Residue-level contacts at the interface:
Residue Y122 in protein 2 contacts residue Y78 in protein 1 (closest heavy-atom distance 3.0 Å).
Residue I157 in protein 2 interacts with residue N92 in protein 1 (closest heavy-atom distance 3.4 Å).
Residue Y140 in protein 2 interacts with residue H96 in protein 1 (closest heavy-atom distance 2.9 Å).
Residue I157 in protein 2 interacts with residue A88 in protein 1 (closest heavy-atom distance 3.7 Å).
Residue K16 in protein 2 contacts residue S68 in protein 1 (closest heavy-atom distance 3.2 Å).
Residue T171 in protein 2 is in contact with residue R74 in protein 1 (closest heavy-atom distance 2.7 Å).
Residue V109 in protein 2 interacts with residue F70 in protein 1 (closest heavy-atom distance 3.4 Å).
Residue I143 in protein 2 contacts residue A40 in protein 1 (closest heavy-atom distance 3.6 Å).
Residue I167 in protein 2 contacts residue R74 in protein 1 (closest heavy-atom distance 3.4 Å).
Residue I143 in protein 2 interacts with residue L37 in protein 1 (closest heavy-atom distance 3.7 Å).
Residue I143 in protein 2 contacts residue I103 in protein 1 (closest heavy-atom distance 3.8 Å).
Residue T150 in protein 2 contacts residue N99 in protein 1 (closest heavy-atom distance 3.2 Å).
Residue I167 in protein 2 contacts residue K77 in protein 1 (closest heavy-atom distance 3.3 Å).
Residue L161 in protein 2 is in contact with residue T85 in protein 1 (closest heavy-atom distance 3.2 Å).
Residue L115 in protein 2 contacts residue F70 in protein 1 (closest heavy-atom distance 3.5 Å).
Residue T156 in protein 2 contacts residue N92 in protein 1 (closest heavy-atom distance 3.6 Å).
Residue L118 in protein 2 interacts with residue I62 in protein 1 (closest heavy-atom distance 3.6 Å).
Residue Y114 in protein 2 interacts with residue G64 in protein 1 (closest heavy-atom distance 3.2 Å).
Residue I132 in protein 2 contacts residue I55 in protein 1 (closest heavy-atom distance 3.7 Å).
Residue A163 in protein 2 contacts residue Q81 in protein 1 (closest heavy-atom distance 3.7 Å).
Residue A164 in protein 2 interacts with residue Q81 in protein 1 (closest heavy-atom distance 3.6 Å).
Residue I139 in protein 2 contacts residue L44 in protein 1 (closest heavy-atom distance 3.7 Å).
Residue T156 in protein 2 contacts residue A88 in protein 1 (closest heavy-atom distance 3.3 Å).
Residue I146 in protein 2 contacts residue R36 in protein 1 (closest heavy-atom distance 3.6 Å).
Residue Y114 in protein 2 contacts residue D66 in protein 1 (closest heavy-atom distance 3.6 Å).
Residue I132 in protein 2 is in contact with residue F51 in protein 1 (closest heavy-atom distance 3.6 Å).
Residue L168 in protein 2 is in contact with residue Y78 in protein 1 (closest heavy-atom distance 3.5 Å).
Residue I132 in protein 2 contacts residue N50 in protein 1 (closest heavy-atom distance 3.5 Å).
Residue N121 in protein 2 is in contact with residue D61 in protein 1 (closest heavy-atom distance 3.1 Å).
Residue A105 in protein 2 interacts with residue D73 in protein 1 (closest heavy-atom distance 3.6 Å).
Residue P152 in protein 2 contacts residue H96 in protein 1 (closest heavy-atom distance 3.4 Å).
Residue V109 in protein 2 contacts residue K71 in protein 1 (closest heavy-atom distance 2.8 Å).
Residue A164 in protein 2 is in contact with residue Y78 in protein 1 (closest heavy-atom distance 3.3 Å).
Residue I129 in protein 2 is in contact with residue I55 in protein 1 (closest heavy-atom distance 3.7 Å).
Residue P160 in protein 2 interacts with residue T85 in protein 1 (closest heavy-atom distance 3.2 Å).
Residue S142 in protein 2 is in contact with residue R36 in protein 1 (closest heavy-atom distance 2.8 Å).
Residue S102 in protein 2 interacts with residue R74 in protein 1 (closest heavy-atom distance 3.5 Å).
Residue E135 in protein 2 is in contact with residue Q47 in protein 1 (closest heavy-atom distance 3.5 Å).
Residue Y114 in protein 2 interacts with residue Q69 in protein 1 (closest heavy-atom distance 3.3 Å).
Residue Y140 in protein 2 interacts with residue N99 in protein 1 (closest heavy-atom distance 3.0 Å).
Residue L118 in protein 2 contacts residue D61 in protein 1 (closest heavy-atom distance 3.6 Å).
Residue T136 in protein 2 contacts residue H96 in protein 1 (closest heavy-atom distance 3.5 Å).
Residue N151 in protein 2 contacts residue H96 in protein 1 (closest heavy-atom distance 3.2 Å).
Residue V101 in protein 2 contacts residue R74 in protein 1 (closest heavy-atom distance 3.6 Å).
Residue S128 in protein 2 interacts with residue D54 in protein 1 (closest heavy-atom distance 3.5 Å).
Residue D145 in protein 2 contacts residue R36 in protein 1 (closest heavy-atom distance 2.8 Å).
Residue V109 in protein 2 contacts residue S68 in protein 1 (closest heavy-atom distance 3.7 Å).
Residue I125 in protein 2 contacts residue K58 in protein 1 (closest heavy-atom distance 3.7 Å).
Residue D111 in protein 2 contacts residue Q69 in protein 1 (closest heavy-atom distance 3.6 Å).
Residue E103 in protein 2 contacts residue D73 in protein 1 (closest heavy-atom distance 2.6 Å).
Residue D153 in protein 2 interacts with residue N92 in protein 1 (closest heavy-atom distance 3.1 Å).
Residue I157 in protein 2 is in contact with residue A89 in protein 1 (closest heavy-atom distance 3.6 Å).
Residue A108 in protein 2 contacts residue K71 in protein 1 (closest heavy-atom distance 3.2 Å).
Residue L149 in protein 2 interacts with residue N99 in protein 1 (closest heavy-atom distance 3.6 Å).
Residue E103 in protein 2 is in contact with residue R74 in protein 1 (closest heavy-atom distance 2.9 Å).
Residue V109 in protein 2 interacts with residue Q69 in protein 1 (closest heavy-atom distance 3.7 Å).
Residue D107 in protein 2 is in contact with residue K71 in protein 1 (closest heavy-atom distance 3.1 Å).
Residue N104 in protein 2 contacts residue D73 in protein 1 (closest heavy-atom distance 3.2 Å).
Residue L149 in protein 2 interacts with residue I103 in protein 1 (closest heavy-atom distance 3.7 Å).
Residue E103 in protein 2 interacts with residue G72 in protein 1 (closest heavy-atom distance 3.5 Å).

These two protein chains interact to form a complex.

Sequence of protein 1:
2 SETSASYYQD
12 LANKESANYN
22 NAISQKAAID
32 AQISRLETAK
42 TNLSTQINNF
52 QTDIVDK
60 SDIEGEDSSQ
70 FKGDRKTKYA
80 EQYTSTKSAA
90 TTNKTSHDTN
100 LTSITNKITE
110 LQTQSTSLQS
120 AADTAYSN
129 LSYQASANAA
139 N

Sequence of protein 2:
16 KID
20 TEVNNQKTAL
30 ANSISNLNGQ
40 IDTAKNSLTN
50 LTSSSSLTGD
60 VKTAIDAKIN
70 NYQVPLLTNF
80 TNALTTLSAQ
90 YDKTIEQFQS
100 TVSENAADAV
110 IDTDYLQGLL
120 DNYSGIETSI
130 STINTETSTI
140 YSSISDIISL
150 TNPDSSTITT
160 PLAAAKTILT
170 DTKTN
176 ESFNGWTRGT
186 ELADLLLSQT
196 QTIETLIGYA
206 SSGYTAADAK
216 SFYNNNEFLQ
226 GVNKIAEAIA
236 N